This data describes a binding interaction between two proteins.

Interface contacts:
Residue Q161 in protein 1 is in contact with residue I113 in protein 2 (closest heavy-atom distance 4.0 Å).
Residue D165 in protein 1 interacts with residue R83 in protein 2 (closest heavy-atom distance 3.2 Å).
Residue F204 in protein 1 is in contact with residue W86 in protein 2 (closest heavy-atom distance 3.6 Å).
Residue T124 in protein 1 is in contact with residue L72 in protein 2 (closest heavy-atom distance 4.2 Å).
Residue S195 in protein 1 contacts residue M111 in protein 2 (closest heavy-atom distance 3.5 Å).
Residue F159 in protein 1 interacts with residue R83 in protein 2 (closest heavy-atom distance 4.7 Å).
Residue F164 in protein 1 interacts with residue R83 in protein 2 (closest heavy-atom distance 2.3 Å).
Residue M162 in protein 1 interacts with residue L72 in protein 2 (closest heavy-atom distance 3.6 Å).
Residue G163 in protein 1 is in contact with residue Q76 in protein 2 (closest heavy-atom distance 4.5 Å).
Residue I120 in protein 1 contacts residue R32 in protein 2 (closest heavy-atom distance 3.6 Å).
Residue T200 in protein 1 interacts with residue R83 in protein 2 (closest heavy-atom distance 4.3 Å).
Residue M162 in protein 1 is in contact with residue A73 in protein 2 (closest heavy-atom distance 3.9 Å).
Residue L127 in protein 1 contacts residue N75 in protein 2 (closest heavy-atom distance 3.7 Å).
Residue G163 in protein 1 interacts with residue R83 in protein 2 (closest heavy-atom distance 3.4 Å).
Residue D121 in protein 1 contacts residue R32 in protein 2 (closest heavy-atom distance 4.6 Å).
Residue D202 in protein 1 contacts residue R83 in protein 2 (closest heavy-atom distance 3.0 Å).
Residue L196 in protein 1 is in contact with residue P110 in protein 2 (closest heavy-atom distance 4.0 Å).
Residue I120 in protein 1 contacts residue L72 in protein 2 (closest heavy-atom distance 4.0 Å).
Residue Q161 in protein 1 is in contact with residue L72 in protein 2 (closest heavy-atom distance 3.5 Å).
Residue M162 in protein 1 interacts with residue Q76 in protein 2 (closest heavy-atom distance 4.0 Å).
Residue R259 in protein 1 interacts with residue D89 in protein 2 (closest heavy-atom distance 4.8 Å).
Residue D165 in protein 1 contacts residue W86 in protein 2 (closest heavy-atom distance 3.9 Å).
Residue P199 in protein 1 interacts with residue R83 in protein 2 (closest heavy-atom distance 3.2 Å).
Residue I120 in protein 1 is in contact with residue I113 in protein 2 (closest heavy-atom distance 4.7 Å).
Residue Q161 in protein 1 is in contact with residue M111 in protein 2 (closest heavy-atom distance 4.8 Å).
Residue A160 in protein 1 is in contact with residue R83 in protein 2 (closest heavy-atom distance 3.3 Å).
Residue Y116 in protein 1 contacts residue L19 in protein 2 (closest heavy-atom distance 3.8 Å).
Residue R139 in protein 1 contacts residue Q76 in protein 2 (closest heavy-atom distance 3.2 Å).
Residue R139 in protein 1 contacts residue N75 in protein 2 (closest heavy-atom distance 3.5 Å).
Residue S195 in protein 1 is in contact with residue V39 in protein 2 (closest heavy-atom distance 3.0 Å).
Residue Y116 in protein 1 is in contact with residue I113 in protein 2 (closest heavy-atom distance 4.6 Å).
Residue P199 in protein 1 is in contact with residue Q85 in protein 2 (closest heavy-atom distance 4.3 Å).
Residue V189 in protein 1 is in contact with residue T88 in protein 2 (closest heavy-atom distance 3.7 Å).
Residue R128 in protein 1 contacts residue W24 in protein 2 (closest heavy-atom distance 3.2 Å).
Residue I120 in protein 1 contacts residue L19 in protein 2 (closest heavy-atom distance 4.5 Å).
Residue Y116 in protein 1 contacts residue E34 in protein 2 (closest heavy-atom distance 2.5 Å).
Residue E131 in protein 1 contacts residue N75 in protein 2 (closest heavy-atom distance 3.6 Å).
Residue S195 in protein 1 is in contact with residue A38 in protein 2 (closest heavy-atom distance 3.2 Å).
Residue T194 in protein 1 is in contact with residue V39 in protein 2 (closest heavy-atom distance 4.3 Å).
Residue D165 in protein 1 interacts with residue S82 in protein 2 (closest heavy-atom distance 4.4 Å).
Residue L196 in protein 1 interacts with residue E112 in protein 2 (closest heavy-atom distance 3.9 Å).
Residue Q161 in protein 1 interacts with residue T71 in protein 2 (closest heavy-atom distance 4.4 Å).
Residue D165 in protein 1 is in contact with residue L84 in protein 2 (closest heavy-atom distance 3.0 Å).
Residue M123 in protein 1 contacts residue A73 in protein 2 (closest heavy-atom distance 4.7 Å).
Residue Y3 in protein 1 contacts residue L84 in protein 2 (closest heavy-atom distance 3.5 Å).
Residue V189 in protein 1 contacts residue W86 in protein 2 (closest heavy-atom distance 3.9 Å).
Residue T124 in protein 1 is in contact with residue A74 in protein 2 (closest heavy-atom distance 4.6 Å).
Residue L203 in protein 1 interacts with residue R83 in protein 2 (closest heavy-atom distance 4.3 Å).
Residue T124 in protein 1 contacts residue A73 in protein 2 (closest heavy-atom distance 3.4 Å).
Residue L127 in protein 1 interacts with residue A73 in protein 2 (closest heavy-atom distance 3.4 Å).
Residue T124 in protein 1 interacts with residue R32 in protein 2 (closest heavy-atom distance 2.9 Å).
Residue M162 in protein 1 is in contact with residue T71 in protein 2 (closest heavy-atom distance 3.9 Å).
Residue Y116 in protein 1 is in contact with residue R17 in protein 2 (closest heavy-atom distance 3.2 Å).
Residue T124 in protein 1 contacts residue W24 in protein 2 (closest heavy-atom distance 4.0 Å).
Residue L196 in protein 1 is in contact with residue M111 in protein 2 (closest heavy-atom distance 3.6 Å).
Residue M162 in protein 1 is in contact with residue N75 in protein 2 (closest heavy-atom distance 4.5 Å).
Residue R191 in protein 1 is in contact with residue T88 in protein 2 (closest heavy-atom distance 4.2 Å).
Residue S195 in protein 1 contacts residue P110 in protein 2 (closest heavy-atom distance 3.7 Å).
Residue E154 in protein 1 interacts with residue M111 in protein 2 (closest heavy-atom distance 4.6 Å).
Residue L158 in protein 1 interacts with residue L72 in protein 2 (closest heavy-atom distance 3.9 Å).

Sequence of protein 2:
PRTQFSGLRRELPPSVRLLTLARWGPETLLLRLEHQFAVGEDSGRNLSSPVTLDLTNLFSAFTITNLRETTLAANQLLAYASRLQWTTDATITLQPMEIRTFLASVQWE

Sequence of protein 1:
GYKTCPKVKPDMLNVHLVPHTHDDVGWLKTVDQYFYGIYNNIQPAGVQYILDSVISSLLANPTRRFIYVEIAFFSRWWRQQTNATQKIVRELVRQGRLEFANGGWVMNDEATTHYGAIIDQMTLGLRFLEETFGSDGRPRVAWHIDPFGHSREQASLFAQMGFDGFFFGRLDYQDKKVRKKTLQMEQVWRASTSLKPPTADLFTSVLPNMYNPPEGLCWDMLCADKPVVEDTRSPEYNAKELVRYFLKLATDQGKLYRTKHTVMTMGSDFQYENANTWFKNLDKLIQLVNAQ